Residue-level contacts at the interface:
Residue K70 in the first protein contacts residue K10 in the second protein (closest heavy-atom distance 4.3 Å).
Residue T95 in the first protein contacts residue K5 in the second protein (closest heavy-atom distance 3.3 Å).
Residue D27 in the first protein contacts residue K10 in the second protein (closest heavy-atom distance 2.9 Å).
Residue G96 in the first protein is in contact with residue L9 in the second protein (closest heavy-atom distance 3.9 Å).
Residue G96 in the first protein is in contact with residue T8 in the second protein (closest heavy-atom distance 3.1 Å).
Residue T95 in the first protein interacts with residue N7 in the second protein (closest heavy-atom distance 3.8 Å).
Residue E29 in the first protein is in contact with residue K10 in the second protein (closest heavy-atom distance 2.6 Å).
Residue S94 in the first protein interacts with residue K10 in the second protein (closest heavy-atom distance 4.1 Å).
Residue G96 in the first protein is in contact with residue K10 in the second protein (closest heavy-atom distance 3.0 Å).
Residue H28 in the first protein is in contact with residue K10 in the second protein (closest heavy-atom distance 4.9 Å).
Residue T95 in the first protein contacts residue T8 in the second protein (closest heavy-atom distance 3.9 Å).
Residue L97 in the first protein interacts with residue K10 in the second protein (closest heavy-atom distance 4.5 Å).
Residue M26 in the first protein contacts residue K10 in the second protein (closest heavy-atom distance 5.0 Å).

Sequence of the first protein:
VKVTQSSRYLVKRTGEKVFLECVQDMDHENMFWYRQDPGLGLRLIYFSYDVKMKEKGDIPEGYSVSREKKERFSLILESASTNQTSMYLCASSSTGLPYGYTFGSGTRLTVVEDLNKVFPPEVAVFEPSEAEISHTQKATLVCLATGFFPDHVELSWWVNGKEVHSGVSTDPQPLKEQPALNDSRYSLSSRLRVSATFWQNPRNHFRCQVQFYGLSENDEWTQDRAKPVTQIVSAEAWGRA

This data describes a binding interaction between two proteins.

Sequence of the second protein:
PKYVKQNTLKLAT